Sequence of the second protein:
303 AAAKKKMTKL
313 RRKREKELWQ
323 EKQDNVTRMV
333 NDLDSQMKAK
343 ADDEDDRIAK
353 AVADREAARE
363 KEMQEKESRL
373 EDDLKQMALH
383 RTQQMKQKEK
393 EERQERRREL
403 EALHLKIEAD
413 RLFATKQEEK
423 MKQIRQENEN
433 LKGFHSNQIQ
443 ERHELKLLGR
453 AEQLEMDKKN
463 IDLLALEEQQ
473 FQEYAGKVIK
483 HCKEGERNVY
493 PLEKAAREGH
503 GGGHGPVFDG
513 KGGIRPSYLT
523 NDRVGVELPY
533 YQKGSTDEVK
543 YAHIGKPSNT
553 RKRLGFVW

Residue-level contacts at the interface:
Residue R316 in the second protein contacts residue R36 in the first protein (closest heavy-atom distance 3.7 Å).
Residue L312 in the second protein interacts with residue E43 in the first protein (closest heavy-atom distance 3.4 Å).
Residue R316 in the second protein contacts residue F39 in the first protein (closest heavy-atom distance 3.3 Å).
Residue M309 in the second protein is in contact with residue E43 in the first protein (closest heavy-atom distance 4.0 Å).
Residue R313 in the second protein contacts residue F39 in the first protein (closest heavy-atom distance 4.6 Å).
Residue M309 in the second protein contacts residue F39 in the first protein (closest heavy-atom distance 5.0 Å).
Residue L312 in the second protein is in contact with residue F39 in the first protein (closest heavy-atom distance 4.4 Å).
Residue A305 in the second protein interacts with residue E43 in the first protein (closest heavy-atom distance 4.7 Å).
Residue R316 in the second protein is in contact with residue W37 in the first protein (closest heavy-atom distance 4.0 Å).
Residue R313 in the second protein is in contact with residue I40 in the first protein (closest heavy-atom distance 3.7 Å).
Residue K306 in the second protein contacts residue Y44 in the first protein (closest heavy-atom distance 3.2 Å).
Residue R313 in the second protein is in contact with residue W37 in the first protein (closest heavy-atom distance 3.6 Å).
Residue E317 in the second protein is in contact with residue W37 in the first protein (closest heavy-atom distance 3.1 Å).
Residue M309 in the second protein interacts with residue I40 in the first protein (closest heavy-atom distance 3.7 Å).
Residue M309 in the second protein interacts with residue Y44 in the first protein (closest heavy-atom distance 3.9 Å).

These two protein chains interact to form a complex.

Sequence of the first protein:
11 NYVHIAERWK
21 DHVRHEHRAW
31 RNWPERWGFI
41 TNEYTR